Sequence of protein 1:
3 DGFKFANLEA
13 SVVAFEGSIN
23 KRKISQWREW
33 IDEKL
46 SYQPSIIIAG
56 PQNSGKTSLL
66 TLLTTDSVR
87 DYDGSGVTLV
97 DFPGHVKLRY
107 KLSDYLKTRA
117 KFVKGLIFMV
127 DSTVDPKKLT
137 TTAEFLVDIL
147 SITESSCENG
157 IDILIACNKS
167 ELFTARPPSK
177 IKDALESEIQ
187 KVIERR

Sequence of protein 2:
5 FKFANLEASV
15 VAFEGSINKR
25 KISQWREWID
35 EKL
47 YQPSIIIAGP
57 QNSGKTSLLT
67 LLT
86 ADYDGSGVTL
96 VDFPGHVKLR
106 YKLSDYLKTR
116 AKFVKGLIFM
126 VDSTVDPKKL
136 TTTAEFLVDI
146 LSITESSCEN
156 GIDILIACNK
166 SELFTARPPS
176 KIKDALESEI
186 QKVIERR

Contacts between the two chains:
Residue R105 in protein 1 interacts with residue D144 in protein 2 (closest heavy-atom distance 3.2 Å).
Residue V96 in protein 1 is in contact with residue I52 in protein 2 (closest heavy-atom distance 3.9 Å).
Residue P49 in protein 1 is in contact with residue P99 in protein 2 (closest heavy-atom distance 3.5 Å).
Residue F98 in protein 1 contacts residue T69 in protein 2 (closest heavy-atom distance 3.9 Å).
Residue L104 in protein 1 interacts with residue Y111 in protein 2 (closest heavy-atom distance 3.5 Å).
Residue I51 in protein 1 interacts with residue D97 in protein 2 (closest heavy-atom distance 3.3 Å).
Residue L95 in protein 1 is in contact with residue I145 in protein 2 (closest heavy-atom distance 3.9 Å).
Residue D97 in protein 1 interacts with residue Y111 in protein 2 (closest heavy-atom distance 2.6 Å).
Residue V93 in protein 1 contacts residue G55 in protein 2 (closest heavy-atom distance 3.8 Å).
Residue T94 in protein 1 contacts residue A54 in protein 2 (closest heavy-atom distance 3.5 Å).
Residue V93 in protein 1 interacts with residue K61 in protein 2 (closest heavy-atom distance 2.8 Å).
Residue A54 in protein 1 is in contact with residue T94 in protein 2 (closest heavy-atom distance 3.5 Å).
Residue D144 in protein 1 interacts with residue R105 in protein 2 (closest heavy-atom distance 3.1 Å).
Residue I148 in protein 1 contacts residue R105 in protein 2 (closest heavy-atom distance 3.3 Å).
Residue F98 in protein 1 is in contact with residue L68 in protein 2 (closest heavy-atom distance 3.5 Å).
Residue T69 in protein 1 interacts with residue H101 in protein 2 (closest heavy-atom distance 3.9 Å).
Residue T62 in protein 1 contacts residue G90 in protein 2 (closest heavy-atom distance 3.9 Å).
Residue Y106 in protein 1 interacts with residue L104 in protein 2 (closest heavy-atom distance 3.5 Å).
Residue G55 in protein 1 interacts with residue V93 in protein 2 (closest heavy-atom distance 3.9 Å).
Residue L108 in protein 1 is in contact with residue L104 in protein 2 (closest heavy-atom distance 3.8 Å).
Residue S50 in protein 1 contacts residue F98 in protein 2 (closest heavy-atom distance 3.2 Å).
Residue L104 in protein 1 interacts with residue Y106 in protein 2 (closest heavy-atom distance 3.6 Å).
Residue R105 in protein 1 interacts with residue I145 in protein 2 (closest heavy-atom distance 3.9 Å).
Residue Y106 in protein 1 is in contact with residue R105 in protein 2 (closest heavy-atom distance 2.6 Å).
Residue Y111 in protein 1 interacts with residue L104 in protein 2 (closest heavy-atom distance 3.6 Å).
Residue K61 in protein 1 contacts residue V93 in protein 2 (closest heavy-atom distance 2.8 Å).
Residue L104 in protein 1 interacts with residue L108 in protein 2 (closest heavy-atom distance 3.9 Å).
Residue T94 in protein 1 is in contact with residue G55 in protein 2 (closest heavy-atom distance 3.0 Å).
Residue I145 in protein 1 is in contact with residue R105 in protein 2 (closest heavy-atom distance 3.6 Å).
Residue L95 in protein 1 is in contact with residue A54 in protein 2 (closest heavy-atom distance 3.5 Å).
Residue Y111 in protein 1 interacts with residue D97 in protein 2 (closest heavy-atom distance 2.4 Å).
Residue G55 in protein 1 is in contact with residue T94 in protein 2 (closest heavy-atom distance 3.1 Å).
Residue P99 in protein 1 contacts residue P49 in protein 2 (closest heavy-atom distance 3.5 Å).
Residue L65 in protein 1 contacts residue Y88 in protein 2 (closest heavy-atom distance 3.8 Å).
Residue L95 in protein 1 interacts with residue I53 in protein 2 (closest heavy-atom distance 3.4 Å).
Residue D97 in protein 1 interacts with residue I51 in protein 2 (closest heavy-atom distance 3.2 Å).
Residue S91 in protein 1 contacts residue Q57 in protein 2 (closest heavy-atom distance 3.9 Å).
Residue V96 in protein 1 contacts residue I53 in protein 2 (closest heavy-atom distance 2.9 Å).
Residue F98 in protein 1 contacts residue I51 in protein 2 (closest heavy-atom distance 2.8 Å).
Residue A54 in protein 1 contacts residue L95 in protein 2 (closest heavy-atom distance 3.5 Å).
Residue S50 in protein 1 contacts residue D97 in protein 2 (closest heavy-atom distance 3.9 Å).
Residue F141 in protein 1 contacts residue T94 in protein 2 (closest heavy-atom distance 3.7 Å).
Residue I53 in protein 1 contacts residue L95 in protein 2 (closest heavy-atom distance 3.4 Å).
Residue I53 in protein 1 is in contact with residue T94 in protein 2 (closest heavy-atom distance 3.9 Å).
Residue R105 in protein 1 contacts residue Y106 in protein 2 (closest heavy-atom distance 2.7 Å).
Residue L37 in protein 1 contacts residue F98 in protein 2 (closest heavy-atom distance 3.7 Å).
Residue R105 in protein 1 contacts residue I148 in protein 2 (closest heavy-atom distance 3.4 Å).
Residue L68 in protein 1 interacts with residue F98 in protein 2 (closest heavy-atom distance 3.7 Å).
Residue L65 in protein 1 interacts with residue F98 in protein 2 (closest heavy-atom distance 3.8 Å).
Residue G90 in protein 1 is in contact with residue T62 in protein 2 (closest heavy-atom distance 3.9 Å).
Residue H101 in protein 1 interacts with residue T69 in protein 2 (closest heavy-atom distance 3.5 Å).
Residue G92 in protein 1 is in contact with residue Q57 in protein 2 (closest heavy-atom distance 3.0 Å).
Residue F98 in protein 1 interacts with residue S50 in protein 2 (closest heavy-atom distance 3.2 Å).
Residue I53 in protein 1 interacts with residue V96 in protein 2 (closest heavy-atom distance 2.8 Å).
Residue G90 in protein 1 interacts with residue Q57 in protein 2 (closest heavy-atom distance 3.9 Å).
Residue T62 in protein 1 interacts with residue Y88 in protein 2 (closest heavy-atom distance 3.5 Å).
Residue I51 in protein 1 is in contact with residue F98 in protein 2 (closest heavy-atom distance 2.9 Å).
Residue Y88 in protein 1 contacts residue T62 in protein 2 (closest heavy-atom distance 3.7 Å).
Residue I52 in protein 1 is in contact with residue V96 in protein 2 (closest heavy-atom distance 3.8 Å).
Residue Y88 in protein 1 contacts residue L65 in protein 2 (closest heavy-atom distance 3.5 Å).

These two protein chains interact to form a complex.